Residue-level contacts at the interface:
Residue D78 in protein 1 contacts residue I9 in protein 2 (closest heavy-atom distance 3.4 Å).
Residue M6 in protein 1 is in contact with residue Y1 in protein 2 (closest heavy-atom distance 3.8 Å).
Residue H115 in protein 1 interacts with residue F7 in protein 2 (closest heavy-atom distance 3.5 Å).
Residue L82 in protein 1 is in contact with residue A10 in protein 2 (closest heavy-atom distance 3.6 Å).
Residue T144 in protein 1 contacts residue A10 in protein 2 (closest heavy-atom distance 2.7 Å).
Residue Y172 in protein 1 contacts residue Y1 in protein 2 (closest heavy-atom distance 2.6 Å).
Residue Q156 in protein 1 contacts residue F3 in protein 2 (closest heavy-atom distance 3.7 Å).
Residue H71 in protein 1 interacts with residue F7 in protein 2 (closest heavy-atom distance 3.6 Å).
Residue M46 in protein 1 interacts with residue Q2 in protein 2 (closest heavy-atom distance 3.2 Å).
Residue D78 in protein 1 is in contact with residue A10 in protein 2 (closest heavy-atom distance 2.8 Å).
Residue R98 in protein 1 interacts with residue F7 in protein 2 (closest heavy-atom distance 3.4 Å).
Residue T74 in protein 1 contacts residue I9 in protein 2 (closest heavy-atom distance 4.0 Å).
Residue Y124 in protein 1 is in contact with residue A10 in protein 2 (closest heavy-atom distance 4.6 Å).
Residue E64 in protein 1 contacts residue Q2 in protein 2 (closest heavy-atom distance 2.9 Å).
Residue Y60 in protein 1 contacts residue Y1 in protein 2 (closest heavy-atom distance 4.1 Å).
Residue K67 in protein 1 is in contact with residue G4 in protein 2 (closest heavy-atom distance 3.8 Å).
Residue F10 in protein 1 contacts residue Q2 in protein 2 (closest heavy-atom distance 4.0 Å).
Residue W148 in protein 1 is in contact with residue I9 in protein 2 (closest heavy-atom distance 2.9 Å).
Residue V153 in protein 1 is in contact with residue P8 in protein 2 (closest heavy-atom distance 3.6 Å).
Residue W168 in protein 1 contacts residue Y1 in protein 2 (closest heavy-atom distance 3.3 Å).
Residue Y117 in protein 1 is in contact with residue A10 in protein 2 (closest heavy-atom distance 4.2 Å).
Residue Y160 in protein 1 is in contact with residue Y1 in protein 2 (closest heavy-atom distance 2.6 Å).
Residue H71 in protein 1 is in contact with residue D6 in protein 2 (closest heavy-atom distance 3.7 Å).
Residue A70 in protein 1 contacts residue P5 in protein 2 (closest heavy-atom distance 4.2 Å).
Residue T74 in protein 1 is in contact with residue F7 in protein 2 (closest heavy-atom distance 3.2 Å).
Residue K67 in protein 1 is in contact with residue F3 in protein 2 (closest heavy-atom distance 3.5 Å).
Residue Y100 in protein 1 contacts residue F7 in protein 2 (closest heavy-atom distance 3.4 Å).
Residue Y85 in protein 1 contacts residue A10 in protein 2 (closest heavy-atom distance 2.7 Å).
Residue R98 in protein 1 contacts residue P8 in protein 2 (closest heavy-atom distance 4.8 Å).
Residue W148 in protein 1 interacts with residue P8 in protein 2 (closest heavy-atom distance 3.5 Å).
Residue K67 in protein 1 contacts residue Q2 in protein 2 (closest heavy-atom distance 2.8 Å).
Residue T65 in protein 1 is in contact with residue Q2 in protein 2 (closest heavy-atom distance 5.0 Å).
Residue T164 in protein 1 interacts with residue Y1 in protein 2 (closest heavy-atom distance 3.5 Å).
Residue T74 in protein 1 contacts residue P8 in protein 2 (closest heavy-atom distance 3.7 Å).
Residue K147 in protein 1 is in contact with residue I9 in protein 2 (closest heavy-atom distance 4.0 Å).
Residue L157 in protein 1 is in contact with residue F3 in protein 2 (closest heavy-atom distance 3.9 Å).
Residue Y100 in protein 1 interacts with residue Q2 in protein 2 (closest heavy-atom distance 3.3 Å).
Residue H71 in protein 1 interacts with residue Q2 in protein 2 (closest heavy-atom distance 4.8 Å).
Residue V77 in protein 1 contacts residue I9 in protein 2 (closest heavy-atom distance 3.9 Å).
Residue T81 in protein 1 contacts residue A10 in protein 2 (closest heavy-atom distance 3.7 Å).
Residue D78 in protein 1 is in contact with residue P8 in protein 2 (closest heavy-atom distance 4.8 Å).
Residue V68 in protein 1 is in contact with residue Q2 in protein 2 (closest heavy-atom distance 3.5 Å).
Residue W148 in protein 1 is in contact with residue A10 in protein 2 (closest heavy-atom distance 4.1 Å).
Residue K67 in protein 1 contacts residue P5 in protein 2 (closest heavy-atom distance 4.1 Å).
Residue Y8 in protein 1 contacts residue Q2 in protein 2 (closest heavy-atom distance 3.6 Å).
Residue T143 in protein 1 interacts with residue A10 in protein 2 (closest heavy-atom distance 4.9 Å).
Residue Y160 in protein 1 is in contact with residue Q2 in protein 2 (closest heavy-atom distance 3.7 Å).
Residue T74 in protein 1 contacts residue D6 in protein 2 (closest heavy-atom distance 3.0 Å).
Residue E64 in protein 1 interacts with residue Y1 in protein 2 (closest heavy-atom distance 3.5 Å).
Residue F34 in protein 1 interacts with residue Y1 in protein 2 (closest heavy-atom distance 4.6 Å).
Residue L157 in protein 1 contacts residue F7 in protein 2 (closest heavy-atom distance 4.0 Å).
Residue K147 in protein 1 is in contact with residue A10 in protein 2 (closest heavy-atom distance 2.8 Å).
Residue A70 in protein 1 contacts residue D6 in protein 2 (closest heavy-atom distance 3.4 Å).
Residue Y100 in protein 1 contacts residue F3 in protein 2 (closest heavy-atom distance 3.0 Å).
Residue K67 in protein 1 is in contact with residue Y1 in protein 2 (closest heavy-atom distance 3.5 Å).
Residue Y160 in protein 1 contacts residue F3 in protein 2 (closest heavy-atom distance 3.5 Å).
Residue Y8 in protein 1 is in contact with residue Y1 in protein 2 (closest heavy-atom distance 2.8 Å).

Sequence of protein 1:
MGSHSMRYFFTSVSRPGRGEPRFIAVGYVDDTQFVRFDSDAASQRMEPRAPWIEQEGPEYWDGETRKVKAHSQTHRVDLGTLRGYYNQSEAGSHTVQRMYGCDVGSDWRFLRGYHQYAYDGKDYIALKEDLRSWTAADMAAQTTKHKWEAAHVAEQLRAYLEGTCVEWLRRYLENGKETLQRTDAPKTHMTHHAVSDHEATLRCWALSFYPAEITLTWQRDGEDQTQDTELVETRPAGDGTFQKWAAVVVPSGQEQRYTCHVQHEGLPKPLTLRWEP

Sequence of protein 2:
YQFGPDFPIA

These two protein chains interact to form a complex.